Residue-level contacts at the interface:
Residue G43 in protein 2 contacts residue V14 in protein 1 (closest heavy-atom distance 5.0 Å).
Residue F68 in protein 2 contacts residue V14 in protein 1 (closest heavy-atom distance 3.8 Å).
Residue S66 in protein 2 is in contact with residue F12 in protein 1 (closest heavy-atom distance 3.5 Å).
Residue F68 in protein 2 contacts residue F12 in protein 1 (closest heavy-atom distance 3.7 Å).
Residue F47 in protein 2 is in contact with residue R10 in protein 1 (closest heavy-atom distance 3.9 Å).
Residue M63 in protein 2 contacts residue F12 in protein 1 (closest heavy-atom distance 3.6 Å).
Residue I45 in protein 2 is in contact with residue V14 in protein 1 (closest heavy-atom distance 4.5 Å).
Residue I45 in protein 2 interacts with residue F12 in protein 1 (closest heavy-atom distance 3.5 Å).
Residue F47 in protein 2 contacts residue F12 in protein 1 (closest heavy-atom distance 3.8 Å).
Residue E62 in protein 2 contacts residue R10 in protein 1 (closest heavy-atom distance 2.5 Å).
Residue A44 in protein 2 is in contact with residue I13 in protein 1 (closest heavy-atom distance 3.4 Å).
Residue E65 in protein 2 interacts with residue H6 in protein 1 (closest heavy-atom distance 2.8 Å).
Residue F47 in protein 2 contacts residue R11 in protein 1 (closest heavy-atom distance 4.4 Å).
Residue E46 in protein 2 contacts residue F12 in protein 1 (closest heavy-atom distance 3.5 Å).
Residue D41 in protein 2 contacts residue V14 in protein 1 (closest heavy-atom distance 4.8 Å).
Residue G43 in protein 2 is in contact with residue S15 in protein 1 (closest heavy-atom distance 3.5 Å).
Residue E46 in protein 2 is in contact with residue I13 in protein 1 (closest heavy-atom distance 2.7 Å).
Residue E46 in protein 2 contacts residue R11 in protein 1 (closest heavy-atom distance 4.1 Å).
Residue A44 in protein 2 is in contact with residue V17 in protein 1 (closest heavy-atom distance 3.7 Å).
Residue E62 in protein 2 is in contact with residue A8 in protein 1 (closest heavy-atom distance 4.3 Å).
Residue S66 in protein 2 is in contact with residue V4 in protein 1 (closest heavy-atom distance 4.4 Å).
Residue V59 in protein 2 interacts with residue F12 in protein 1 (closest heavy-atom distance 4.7 Å).
Residue A44 in protein 2 contacts residue P16 in protein 1 (closest heavy-atom distance 4.3 Å).
Residue F68 in protein 2 contacts residue V4 in protein 1 (closest heavy-atom distance 4.2 Å).
Residue E54 in protein 2 is in contact with residue R10 in protein 1 (closest heavy-atom distance 3.0 Å).
Residue G43 in protein 2 contacts residue P16 in protein 1 (closest heavy-atom distance 4.4 Å).
Residue W28 in protein 2 interacts with residue V17 in protein 1 (closest heavy-atom distance 4.5 Å).
Residue A44 in protein 2 is in contact with residue S15 in protein 1 (closest heavy-atom distance 2.5 Å).
Residue E62 in protein 2 is in contact with residue H6 in protein 1 (closest heavy-atom distance 3.7 Å).
Residue I45 in protein 2 is in contact with residue I13 in protein 1 (closest heavy-atom distance 3.5 Å).
Residue R26 in protein 2 contacts residue V17 in protein 1 (closest heavy-atom distance 4.3 Å).
Residue A44 in protein 2 interacts with residue V14 in protein 1 (closest heavy-atom distance 3.3 Å).
Residue S66 in protein 2 contacts residue H6 in protein 1 (closest heavy-atom distance 3.5 Å).
Residue E62 in protein 2 interacts with residue F12 in protein 1 (closest heavy-atom distance 4.1 Å).
Residue T48 in protein 2 contacts residue R10 in protein 1 (closest heavy-atom distance 2.5 Å).
Residue V59 in protein 2 interacts with residue R10 in protein 1 (closest heavy-atom distance 3.6 Å).
Residue F49 in protein 2 contacts residue R10 in protein 1 (closest heavy-atom distance 4.8 Å).
Residue E46 in protein 2 interacts with residue V14 in protein 1 (closest heavy-atom distance 4.9 Å).

The following describes two proteins that form a bound complex.

Sequence of protein 2:
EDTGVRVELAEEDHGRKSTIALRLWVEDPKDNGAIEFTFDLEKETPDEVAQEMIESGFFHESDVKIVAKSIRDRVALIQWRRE

Sequence of protein 1:
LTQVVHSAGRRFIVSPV